Sequence of chain B:
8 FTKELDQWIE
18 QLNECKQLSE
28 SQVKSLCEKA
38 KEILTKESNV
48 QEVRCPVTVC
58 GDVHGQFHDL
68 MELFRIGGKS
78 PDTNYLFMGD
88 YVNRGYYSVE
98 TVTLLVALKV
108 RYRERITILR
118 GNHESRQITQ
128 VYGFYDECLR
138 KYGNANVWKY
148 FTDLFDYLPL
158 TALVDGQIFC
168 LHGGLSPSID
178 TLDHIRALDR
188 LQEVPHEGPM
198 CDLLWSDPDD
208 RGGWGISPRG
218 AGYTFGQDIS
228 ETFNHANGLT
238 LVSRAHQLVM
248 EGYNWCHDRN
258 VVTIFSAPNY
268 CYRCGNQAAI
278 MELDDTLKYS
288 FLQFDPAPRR

Sequence of chain A:
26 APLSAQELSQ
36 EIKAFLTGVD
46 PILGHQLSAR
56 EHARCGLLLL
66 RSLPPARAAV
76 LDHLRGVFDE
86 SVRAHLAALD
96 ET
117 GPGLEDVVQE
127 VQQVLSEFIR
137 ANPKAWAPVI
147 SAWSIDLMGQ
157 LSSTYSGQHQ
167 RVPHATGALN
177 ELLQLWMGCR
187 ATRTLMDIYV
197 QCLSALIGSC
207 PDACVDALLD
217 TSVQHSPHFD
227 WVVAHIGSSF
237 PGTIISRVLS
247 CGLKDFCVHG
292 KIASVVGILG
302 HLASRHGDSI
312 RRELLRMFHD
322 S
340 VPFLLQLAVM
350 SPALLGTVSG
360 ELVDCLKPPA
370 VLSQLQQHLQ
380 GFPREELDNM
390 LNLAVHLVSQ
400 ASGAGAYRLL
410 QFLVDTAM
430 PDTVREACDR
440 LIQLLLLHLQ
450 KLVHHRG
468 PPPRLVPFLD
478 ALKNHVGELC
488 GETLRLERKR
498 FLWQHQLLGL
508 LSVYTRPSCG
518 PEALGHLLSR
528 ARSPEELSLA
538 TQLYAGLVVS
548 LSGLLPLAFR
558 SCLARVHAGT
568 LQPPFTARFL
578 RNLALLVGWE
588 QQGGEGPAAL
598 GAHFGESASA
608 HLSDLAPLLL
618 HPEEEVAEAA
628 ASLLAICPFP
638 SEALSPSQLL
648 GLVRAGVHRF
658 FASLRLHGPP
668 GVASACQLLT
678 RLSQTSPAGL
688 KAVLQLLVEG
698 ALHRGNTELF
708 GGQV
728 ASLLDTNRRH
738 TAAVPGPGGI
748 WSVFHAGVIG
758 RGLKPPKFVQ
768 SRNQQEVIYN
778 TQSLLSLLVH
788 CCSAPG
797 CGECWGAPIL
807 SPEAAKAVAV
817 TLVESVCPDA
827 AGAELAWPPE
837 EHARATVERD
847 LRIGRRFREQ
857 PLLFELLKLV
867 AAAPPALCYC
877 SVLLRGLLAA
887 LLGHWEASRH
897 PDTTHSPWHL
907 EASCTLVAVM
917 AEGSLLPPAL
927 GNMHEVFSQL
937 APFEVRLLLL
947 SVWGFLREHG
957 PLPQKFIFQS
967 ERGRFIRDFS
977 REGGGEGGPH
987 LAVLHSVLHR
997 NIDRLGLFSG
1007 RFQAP

This data describes a binding interaction between two proteins.

Interface contacts:
Residue A753 in chain A contacts residue S287 in chain B (closest heavy-atom distance 3.9 Å).
Residue L760 in chain A is in contact with residue T283 in chain B (closest heavy-atom distance 3.8 Å).
Residue L760 in chain A contacts residue Q164 in chain B (closest heavy-atom distance 3.6 Å).
Residue L847 in chain A is in contact with residue D180 in chain B (closest heavy-atom distance 4.0 Å).
Residue I756 in chain A contacts residue Y286 in chain B (closest heavy-atom distance 3.6 Å).
Residue K761 in chain A contacts residue Q164 in chain B (closest heavy-atom distance 3.0 Å).
Residue R895 in chain A is in contact with residue R187 in chain B (closest heavy-atom distance 3.4 Å).
Residue R895 in chain A is in contact with residue E44 in chain B (closest heavy-atom distance 3.0 Å).
Residue F751 in chain A contacts residue S287 in chain B (closest heavy-atom distance 4.2 Å).
Residue L760 in chain A contacts residue C52 in chain B (closest heavy-atom distance 3.6 Å).
Residue A753 in chain A interacts with residue Y286 in chain B (closest heavy-atom distance 2.9 Å).
Residue G754 in chain A is in contact with residue K285 in chain B (closest heavy-atom distance 3.2 Å).
Residue V755 in chain A is in contact with residue Y286 in chain B (closest heavy-atom distance 3.5 Å).
Residue R895 in chain A contacts residue L188 in chain B (closest heavy-atom distance 3.6 Å).
Residue A893 in chain A interacts with residue A184 in chain B (closest heavy-atom distance 4.0 Å).
Residue G889 in chain A interacts with residue A184 in chain B (closest heavy-atom distance 4.4 Å).
Residue G759 in chain A interacts with residue T283 in chain B (closest heavy-atom distance 4.2 Å).
Residue E892 in chain A contacts residue D186 in chain B (closest heavy-atom distance 3.9 Å).
Residue E844 in chain A contacts residue H181 in chain B (closest heavy-atom distance 3.2 Å).
Residue G759 in chain A is in contact with residue L284 in chain B (closest heavy-atom distance 4.0 Å).
Residue L847 in chain A is in contact with residue H181 in chain B (closest heavy-atom distance 3.7 Å).
Residue K761 in chain A interacts with residue D162 in chain B (closest heavy-atom distance 3.3 Å).
Residue G759 in chain A is in contact with residue Q164 in chain B (closest heavy-atom distance 2.8 Å).
Residue V755 in chain A contacts residue L284 in chain B (closest heavy-atom distance 3.9 Å).
Residue H752 in chain A interacts with residue K285 in chain B (closest heavy-atom distance 3.6 Å).
Residue G757 in chain A is in contact with residue T237 in chain B (closest heavy-atom distance 3.8 Å).
Residue R895 in chain A is in contact with residue L41 in chain B (closest heavy-atom distance 4.7 Å).
Residue V843 in chain A is in contact with residue H181 in chain B (closest heavy-atom distance 3.5 Å).
Residue R895 in chain A is in contact with residue Y154 in chain B (closest heavy-atom distance 4.8 Å).
Residue H752 in chain A is in contact with residue Y286 in chain B (closest heavy-atom distance 3.3 Å).
Residue G759 in chain A contacts residue D162 in chain B (closest heavy-atom distance 4.8 Å).
Residue E844 in chain A interacts with residue T178 in chain B (closest heavy-atom distance 2.4 Å).
Residue G757 in chain A interacts with residue Q164 in chain B (closest heavy-atom distance 4.0 Å).
Residue V755 in chain A is in contact with residue K285 in chain B (closest heavy-atom distance 4.1 Å).
Residue L760 in chain A is in contact with residue L284 in chain B (closest heavy-atom distance 4.8 Å).
Residue R758 in chain A is in contact with residue Q164 in chain B (closest heavy-atom distance 4.3 Å).
Residue I756 in chain A contacts residue I165 in chain B (closest heavy-atom distance 4.0 Å).
Residue F751 in chain A is in contact with residue E279 in chain B (closest heavy-atom distance 4.4 Å).
Residue I756 in chain A is in contact with residue L280 in chain B (closest heavy-atom distance 4.9 Å).
Residue I756 in chain A is in contact with residue T237 in chain B (closest heavy-atom distance 4.2 Å).
Residue E844 in chain A contacts residue S175 in chain B (closest heavy-atom distance 3.2 Å).
Residue R851 in chain A interacts with residue D180 in chain B (closest heavy-atom distance 3.5 Å).
Residue R895 in chain A contacts residue T42 in chain B (closest heavy-atom distance 2.8 Å).
Residue A753 in chain A interacts with residue F288 in chain B (closest heavy-atom distance 4.8 Å).
Residue E844 in chain A interacts with residue I176 in chain B (closest heavy-atom distance 4.0 Å).
Residue L760 in chain A contacts residue D282 in chain B (closest heavy-atom distance 3.4 Å).
Residue I756 in chain A contacts residue L238 in chain B (closest heavy-atom distance 4.8 Å).
Residue G754 in chain A interacts with residue L284 in chain B (closest heavy-atom distance 4.6 Å).
Residue L760 in chain A contacts residue D162 in chain B (closest heavy-atom distance 3.2 Å).
Residue R895 in chain A is in contact with residue N46 in chain B (closest heavy-atom distance 4.5 Å).
Residue A893 in chain A interacts with residue D186 in chain B (closest heavy-atom distance 3.6 Å).
Residue R895 in chain A contacts residue K43 in chain B (closest heavy-atom distance 4.7 Å).
Residue A893 in chain A is in contact with residue L185 in chain B (closest heavy-atom distance 3.9 Å).
Residue H752 in chain A contacts residue S287 in chain B (closest heavy-atom distance 4.1 Å).
Residue L847 in chain A contacts residue A184 in chain B (closest heavy-atom distance 3.7 Å).
Residue E844 in chain A interacts with residue D177 in chain B (closest heavy-atom distance 3.3 Å).
Residue G754 in chain A interacts with residue Y286 in chain B (closest heavy-atom distance 3.0 Å).
Residue I756 in chain A contacts residue K285 in chain B (closest heavy-atom distance 4.7 Å).
Residue I756 in chain A contacts residue Q164 in chain B (closest heavy-atom distance 3.6 Å).
Residue I756 in chain A is in contact with residue L284 in chain B (closest heavy-atom distance 3.0 Å).